Sequence of chain A:
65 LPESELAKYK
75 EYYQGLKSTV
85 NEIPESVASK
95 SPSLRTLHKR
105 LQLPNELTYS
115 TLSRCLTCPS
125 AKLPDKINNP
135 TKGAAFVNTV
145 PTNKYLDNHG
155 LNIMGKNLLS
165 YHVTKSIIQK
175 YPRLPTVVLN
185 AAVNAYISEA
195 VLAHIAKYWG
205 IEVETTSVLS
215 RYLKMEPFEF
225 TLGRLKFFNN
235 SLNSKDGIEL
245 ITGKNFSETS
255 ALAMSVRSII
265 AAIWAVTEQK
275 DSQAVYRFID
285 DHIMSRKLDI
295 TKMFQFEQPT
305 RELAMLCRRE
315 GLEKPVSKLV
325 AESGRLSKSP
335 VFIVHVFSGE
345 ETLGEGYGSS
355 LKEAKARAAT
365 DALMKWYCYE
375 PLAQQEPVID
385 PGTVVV

This data describes a binding interaction between two proteins.

Sequence of chain B:
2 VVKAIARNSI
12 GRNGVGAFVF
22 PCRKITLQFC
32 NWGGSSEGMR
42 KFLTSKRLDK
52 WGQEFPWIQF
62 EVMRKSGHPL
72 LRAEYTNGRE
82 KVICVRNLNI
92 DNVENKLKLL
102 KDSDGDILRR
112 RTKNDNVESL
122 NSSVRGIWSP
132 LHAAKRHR

Residue-level contacts at the interface:
Residue R290 in chain A contacts residue I11 in chain B (closest heavy-atom distance 3.3 Å).
Residue Y202 in chain A interacts with residue T77 in chain B (closest heavy-atom distance 3.3 Å).
Residue K291 in chain A is in contact with residue N122 in chain B (closest heavy-atom distance 3.7 Å).
Residue E301 in chain A is in contact with residue V2 in chain B (closest heavy-atom distance 3.2 Å).
Residue K291 in chain A interacts with residue I11 in chain B (closest heavy-atom distance 2.8 Å).
Residue A185 in chain A contacts residue A5 in chain B (closest heavy-atom distance 3.7 Å).
Residue E306 in chain A is in contact with residue V3 in chain B (closest heavy-atom distance 3.2 Å).
Residue H286 in chain A contacts residue A18 in chain B (closest heavy-atom distance 3.6 Å).
Residue A189 in chain A contacts residue N9 in chain B (closest heavy-atom distance 3.6 Å).
Residue R290 in chain A contacts residue G12 in chain B (closest heavy-atom distance 3.7 Å).
Residue R104 in chain A is in contact with residue R24 in chain B (closest heavy-atom distance 3.4 Å).
Residue S192 in chain A is in contact with residue N9 in chain B (closest heavy-atom distance 3.5 Å).
Residue S289 in chain A interacts with residue G17 in chain B (closest heavy-atom distance 3.9 Å).
Residue G204 in chain A interacts with residue R24 in chain B (closest heavy-atom distance 3.6 Å).
Residue R104 in chain A is in contact with residue V20 in chain B (closest heavy-atom distance 3.7 Å).
Residue R104 in chain A contacts residue W58 in chain B (closest heavy-atom distance 3.1 Å).
Residue D285 in chain A interacts with residue G17 in chain B (closest heavy-atom distance 3.4 Å).
Residue F298 in chain A interacts with residue I6 in chain B (closest heavy-atom distance 3.9 Å).
Residue R104 in chain A is in contact with residue F21 in chain B (closest heavy-atom distance 3.8 Å).
Residue Q299 in chain A interacts with residue I6 in chain B (closest heavy-atom distance 3.9 Å).
Residue A189 in chain A contacts residue S10 in chain B (closest heavy-atom distance 3.6 Å).
Residue V195 in chain A interacts with residue N9 in chain B (closest heavy-atom distance 3.6 Å).
Residue S289 in chain A interacts with residue R13 in chain B (closest heavy-atom distance 2.3 Å).
Residue W203 in chain A interacts with residue R24 in chain B (closest heavy-atom distance 3.3 Å).
Residue Q299 in chain A is in contact with residue V3 in chain B (closest heavy-atom distance 3.7 Å).
Residue T100 in chain A is in contact with residue P57 in chain B (closest heavy-atom distance 3.4 Å).
Residue F300 in chain A contacts residue V2 in chain B (closest heavy-atom distance 3.5 Å).
Residue R290 in chain A contacts residue S10 in chain B (closest heavy-atom distance 2.7 Å).
Residue F300 in chain A contacts residue V3 in chain B (closest heavy-atom distance 3.6 Å).
Residue M297 in chain A is in contact with residue A5 in chain B (closest heavy-atom distance 3.3 Å).
Residue K103 in chain A contacts residue P57 in chain B (closest heavy-atom distance 3.6 Å).
Residue K201 in chain A is in contact with residue R24 in chain B (closest heavy-atom distance 3.8 Å).
Residue K291 in chain A interacts with residue S10 in chain B (closest heavy-atom distance 3.2 Å).
Residue M297 in chain A contacts residue I6 in chain B (closest heavy-atom distance 2.8 Å).
Residue K291 in chain A interacts with residue R13 in chain B (closest heavy-atom distance 3.3 Å).
Residue K291 in chain A is in contact with residue L121 in chain B (closest heavy-atom distance 3.6 Å).
Residue K103 in chain A interacts with residue W58 in chain B (closest heavy-atom distance 3.8 Å).
Residue V182 in chain A is in contact with residue A5 in chain B (closest heavy-atom distance 3.9 Å).
Residue T100 in chain A is in contact with residue Q60 in chain B (closest heavy-atom distance 2.9 Å).
Residue F298 in chain A is in contact with residue K4 in chain B (closest heavy-atom distance 3.6 Å).
Residue Y202 in chain A interacts with residue N14 in chain B (closest heavy-atom distance 3.2 Å).
Residue E349 in chain A contacts residue H133 in chain B (closest heavy-atom distance 3.7 Å).
Residue V181 in chain A interacts with residue A5 in chain B (closest heavy-atom distance 3.6 Å).
Residue E306 in chain A contacts residue V2 in chain B (closest heavy-atom distance 2.8 Å).
Residue I337 in chain A is in contact with residue L132 in chain B (closest heavy-atom distance 3.8 Å).
Residue D285 in chain A interacts with residue A18 in chain B (closest heavy-atom distance 3.2 Å).
Residue K296 in chain A is in contact with residue I6 in chain B (closest heavy-atom distance 3.4 Å).
Residue S289 in chain A is in contact with residue V16 in chain B (closest heavy-atom distance 3.4 Å).
Residue T100 in chain A interacts with residue I59 in chain B (closest heavy-atom distance 3.8 Å).
Residue M297 in chain A interacts with residue A7 in chain B (closest heavy-atom distance 3.9 Å).
Residue F298 in chain A is in contact with residue V3 in chain B (closest heavy-atom distance 3.6 Å).
Residue T100 in chain A is in contact with residue W58 in chain B (closest heavy-atom distance 3.8 Å).
Residue S97 in chain A interacts with residue Q60 in chain B (closest heavy-atom distance 3.7 Å).
Residue I337 in chain A contacts residue H133 in chain B (closest heavy-atom distance 3.9 Å).
Residue Y202 in chain A is in contact with residue R24 in chain B (closest heavy-atom distance 3.4 Å).
Residue K296 in chain A contacts residue R8 in chain B (closest heavy-atom distance 3.1 Å).
Residue A189 in chain A contacts residue R8 in chain B (closest heavy-atom distance 3.1 Å).
Residue Q299 in chain A interacts with residue K4 in chain B (closest heavy-atom distance 2.8 Å).
Residue M297 in chain A interacts with residue K4 in chain B (closest heavy-atom distance 3.8 Å).
Residue M297 in chain A is in contact with residue R8 in chain B (closest heavy-atom distance 3.6 Å).